Sequence of chain A:
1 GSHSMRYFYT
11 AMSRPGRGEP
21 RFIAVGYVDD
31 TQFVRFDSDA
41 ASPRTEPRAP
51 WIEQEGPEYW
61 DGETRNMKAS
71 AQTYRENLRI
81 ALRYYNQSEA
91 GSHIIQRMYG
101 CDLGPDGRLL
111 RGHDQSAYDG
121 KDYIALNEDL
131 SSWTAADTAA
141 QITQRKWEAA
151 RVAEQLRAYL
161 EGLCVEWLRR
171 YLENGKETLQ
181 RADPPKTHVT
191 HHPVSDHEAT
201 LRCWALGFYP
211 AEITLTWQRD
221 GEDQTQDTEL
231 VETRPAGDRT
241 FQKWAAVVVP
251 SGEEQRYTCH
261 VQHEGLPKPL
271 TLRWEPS

Contacts between the two chains:
Residue Y74 in chain A contacts residue V5 in chain B (closest heavy-atom distance 3.6 Å).
Residue E76 in chain A is in contact with residue T7 in chain B (closest heavy-atom distance 4.5 Å).
Residue Y9 in chain A contacts residue G3 in chain B (closest heavy-atom distance 4.2 Å).
Residue Y84 in chain A is in contact with residue I8 in chain B (closest heavy-atom distance 2.6 Å).
Residue S70 in chain A contacts residue V5 in chain B (closest heavy-atom distance 3.5 Å).
Residue T73 in chain A contacts residue T7 in chain B (closest heavy-atom distance 3.9 Å).
Residue I80 in chain A contacts residue I8 in chain B (closest heavy-atom distance 3.7 Å).
Residue T73 in chain A contacts residue V6 in chain B (closest heavy-atom distance 3.6 Å).
Residue T73 in chain A is in contact with residue V5 in chain B (closest heavy-atom distance 3.5 Å).
Residue V152 in chain A contacts residue V6 in chain B (closest heavy-atom distance 4.1 Å).
Residue Y9 in chain A is in contact with residue A2 in chain B (closest heavy-atom distance 3.7 Å).
Residue Y123 in chain A is in contact with residue I8 in chain B (closest heavy-atom distance 4.1 Å).
Residue Y159 in chain A is in contact with residue K1 in chain B (closest heavy-atom distance 2.6 Å).
Residue E63 in chain A contacts residue K1 in chain B (closest heavy-atom distance 3.6 Å).
Residue W147 in chain A interacts with residue V6 in chain B (closest heavy-atom distance 3.5 Å).
Residue Y159 in chain A interacts with residue G3 in chain B (closest heavy-atom distance 3.5 Å).
Residue N77 in chain A is in contact with residue I8 in chain B (closest heavy-atom distance 2.9 Å).
Residue M5 in chain A is in contact with residue K1 in chain B (closest heavy-atom distance 3.9 Å).
Residue L163 in chain A is in contact with residue A2 in chain B (closest heavy-atom distance 4.7 Å).
Residue S70 in chain A is in contact with residue G3 in chain B (closest heavy-atom distance 5.0 Å).
Residue W147 in chain A is in contact with residue I8 in chain B (closest heavy-atom distance 4.2 Å).
Residue Y99 in chain A interacts with residue A2 in chain B (closest heavy-atom distance 3.5 Å).
Residue F33 in chain A interacts with residue K1 in chain B (closest heavy-atom distance 4.7 Å).
Residue W147 in chain A is in contact with residue T7 in chain B (closest heavy-atom distance 2.9 Å).
Residue N77 in chain A contacts residue V6 in chain B (closest heavy-atom distance 3.3 Å).
Residue Y159 in chain A interacts with residue A2 in chain B (closest heavy-atom distance 3.6 Å).
Residue A81 in chain A interacts with residue I8 in chain B (closest heavy-atom distance 4.1 Å).
Residue K146 in chain A is in contact with residue I8 in chain B (closest heavy-atom distance 2.6 Å).
Residue Y99 in chain A contacts residue G3 in chain B (closest heavy-atom distance 2.9 Å).
Residue Y171 in chain A contacts residue K1 in chain B (closest heavy-atom distance 2.7 Å).
Residue R97 in chain A is in contact with residue Q4 in chain B (closest heavy-atom distance 2.9 Å).
Residue K146 in chain A contacts residue T7 in chain B (closest heavy-atom distance 4.5 Å).
Residue I142 in chain A interacts with residue I8 in chain B (closest heavy-atom distance 4.9 Å).
Residue N77 in chain A contacts residue V5 in chain B (closest heavy-atom distance 4.3 Å).
Residue Y59 in chain A contacts residue K1 in chain B (closest heavy-atom distance 4.0 Å).
Residue E63 in chain A interacts with residue A2 in chain B (closest heavy-atom distance 3.0 Å).
Residue N66 in chain A contacts residue Q4 in chain B (closest heavy-atom distance 3.6 Å).
Residue N77 in chain A is in contact with residue T7 in chain B (closest heavy-atom distance 3.1 Å).
Residue Y7 in chain A contacts residue A2 in chain B (closest heavy-atom distance 3.4 Å).
Residue Q155 in chain A contacts residue V6 in chain B (closest heavy-atom distance 4.4 Å).
Residue M67 in chain A contacts residue A2 in chain B (closest heavy-atom distance 3.7 Å).
Residue Y7 in chain A contacts residue K1 in chain B (closest heavy-atom distance 2.9 Å).
Residue R97 in chain A is in contact with residue V5 in chain B (closest heavy-atom distance 3.5 Å).
Residue T143 in chain A interacts with residue I8 in chain B (closest heavy-atom distance 2.6 Å).
Residue W167 in chain A contacts residue K1 in chain B (closest heavy-atom distance 3.3 Å).
Residue Y9 in chain A interacts with residue V5 in chain B (closest heavy-atom distance 3.6 Å).
Residue L163 in chain A is in contact with residue K1 in chain B (closest heavy-atom distance 4.0 Å).
Residue N66 in chain A is in contact with residue G3 in chain B (closest heavy-atom distance 2.8 Å).
Residue I80 in chain A interacts with residue T7 in chain B (closest heavy-atom distance 3.0 Å).
Residue I95 in chain A is in contact with residue I8 in chain B (closest heavy-atom distance 4.7 Å).
Residue N66 in chain A contacts residue A2 in chain B (closest heavy-atom distance 3.6 Å).

These two protein chains interact to form a complex.

Sequence of chain B:
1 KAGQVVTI